Sequence of chain A:
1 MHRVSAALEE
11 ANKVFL

Contacts between the two chains:
Residue N395 in chain B is in contact with residue A11 in chain A (closest heavy-atom distance 3.9 Å).
Residue K487 in chain B interacts with residue E9 in chain A (closest heavy-atom distance 2.7 Å).
Residue A391 in chain B contacts residue V14 in chain A (closest heavy-atom distance 4.0 Å).
Residue L514 in chain B is in contact with residue V4 in chain A (closest heavy-atom distance 3.7 Å).
Residue G422 in chain B interacts with residue F15 in chain A (closest heavy-atom distance 3.5 Å).
Residue F498 in chain B is in contact with residue L8 in chain A (closest heavy-atom distance 4.1 Å).
Residue A521 in chain B interacts with residue S5 in chain A (closest heavy-atom distance 4.0 Å).
Residue L396 in chain B interacts with residue L8 in chain A (closest heavy-atom distance 3.7 Å).
Residue E517 in chain B is in contact with residue M1 in chain A (closest heavy-atom distance 2.8 Å).
Residue E517 in chain B interacts with residue H2 in chain A (closest heavy-atom distance 3.1 Å).
Residue A518 in chain B contacts residue V4 in chain A (closest heavy-atom distance 4.1 Å).
Residue Y491 in chain B interacts with residue L8 in chain A (closest heavy-atom distance 4.2 Å).
Residue S398 in chain B contacts residue V4 in chain A (closest heavy-atom distance 3.7 Å).
Residue G494 in chain B interacts with residue L8 in chain A (closest heavy-atom distance 3.8 Å).
Residue Q425 in chain B is in contact with residue L16 in chain A (closest heavy-atom distance 3.9 Å).
Residue E517 in chain B is in contact with residue R3 in chain A (closest heavy-atom distance 3.1 Å).
Residue F392 in chain B interacts with residue V14 in chain A (closest heavy-atom distance 4.5 Å).
Residue F498 in chain B is in contact with residue V4 in chain A (closest heavy-atom distance 4.1 Å).
Residue A490 in chain B interacts with residue E9 in chain A (closest heavy-atom distance 3.8 Å).
Residue K493 in chain B contacts residue N12 in chain A (closest heavy-atom distance 3.1 Å).
Residue P486 in chain B is in contact with residue N12 in chain A (closest heavy-atom distance 4.5 Å).
Residue D426 in chain B interacts with residue F15 in chain A (closest heavy-atom distance 4.4 Å).
Residue A490 in chain B is in contact with residue L8 in chain A (closest heavy-atom distance 3.8 Å).
Residue L514 in chain B contacts residue M1 in chain A (closest heavy-atom distance 4.0 Å).
Residue T389 in chain B contacts residue F15 in chain A (closest heavy-atom distance 3.6 Å).
Residue F392 in chain B is in contact with residue F15 in chain A (closest heavy-atom distance 4.4 Å).
Residue K388 in chain B is in contact with residue V14 in chain A (closest heavy-atom distance 3.2 Å).
Residue E517 in chain B is in contact with residue V4 in chain A (closest heavy-atom distance 3.2 Å).
Residue Y489 in chain B contacts residue N12 in chain A (closest heavy-atom distance 4.1 Å).
Residue P486 in chain B contacts residue L16 in chain A (closest heavy-atom distance 3.8 Å).
Residue L396 in chain B is in contact with residue A7 in chain A (closest heavy-atom distance 3.8 Å).
Residue Y491 in chain B interacts with residue E9 in chain A (closest heavy-atom distance 3.7 Å).
Residue K388 in chain B contacts residue F15 in chain A (closest heavy-atom distance 3.4 Å).
Residue K493 in chain B is in contact with residue F15 in chain A (closest heavy-atom distance 4.3 Å).
Residue A518 in chain B interacts with residue L8 in chain A (closest heavy-atom distance 4.0 Å).
Residue P397 in chain B is in contact with residue A7 in chain A (closest heavy-atom distance 4.8 Å).
Residue F392 in chain B is in contact with residue N12 in chain A (closest heavy-atom distance 3.5 Å).
Residue V385 in chain B interacts with residue F15 in chain A (closest heavy-atom distance 3.8 Å).
Residue Q425 in chain B is in contact with residue F15 in chain A (closest heavy-atom distance 3.7 Å).
Residue E517 in chain B interacts with residue S5 in chain A (closest heavy-atom distance 4.6 Å).
Residue A490 in chain B is in contact with residue N12 in chain A (closest heavy-atom distance 4.0 Å).
Residue L396 in chain B interacts with residue A11 in chain A (closest heavy-atom distance 3.8 Å).
Residue Q425 in chain B contacts residue N12 in chain A (closest heavy-atom distance 2.7 Å).
Residue H510 in chain B contacts residue M1 in chain A (closest heavy-atom distance 3.1 Å).
Residue H513 in chain B is in contact with residue M1 in chain A (closest heavy-atom distance 3.5 Å).
Residue A391 in chain B interacts with residue A11 in chain A (closest heavy-atom distance 4.7 Å).
Residue F392 in chain B interacts with residue L8 in chain A (closest heavy-atom distance 4.1 Å).
Residue Y491 in chain B contacts residue S5 in chain A (closest heavy-atom distance 3.3 Å).
Residue F392 in chain B interacts with residue A11 in chain A (closest heavy-atom distance 3.5 Å).
Residue L396 in chain B interacts with residue V4 in chain A (closest heavy-atom distance 4.3 Å).

The following describes two proteins that form a bound complex.

Sequence of chain B:
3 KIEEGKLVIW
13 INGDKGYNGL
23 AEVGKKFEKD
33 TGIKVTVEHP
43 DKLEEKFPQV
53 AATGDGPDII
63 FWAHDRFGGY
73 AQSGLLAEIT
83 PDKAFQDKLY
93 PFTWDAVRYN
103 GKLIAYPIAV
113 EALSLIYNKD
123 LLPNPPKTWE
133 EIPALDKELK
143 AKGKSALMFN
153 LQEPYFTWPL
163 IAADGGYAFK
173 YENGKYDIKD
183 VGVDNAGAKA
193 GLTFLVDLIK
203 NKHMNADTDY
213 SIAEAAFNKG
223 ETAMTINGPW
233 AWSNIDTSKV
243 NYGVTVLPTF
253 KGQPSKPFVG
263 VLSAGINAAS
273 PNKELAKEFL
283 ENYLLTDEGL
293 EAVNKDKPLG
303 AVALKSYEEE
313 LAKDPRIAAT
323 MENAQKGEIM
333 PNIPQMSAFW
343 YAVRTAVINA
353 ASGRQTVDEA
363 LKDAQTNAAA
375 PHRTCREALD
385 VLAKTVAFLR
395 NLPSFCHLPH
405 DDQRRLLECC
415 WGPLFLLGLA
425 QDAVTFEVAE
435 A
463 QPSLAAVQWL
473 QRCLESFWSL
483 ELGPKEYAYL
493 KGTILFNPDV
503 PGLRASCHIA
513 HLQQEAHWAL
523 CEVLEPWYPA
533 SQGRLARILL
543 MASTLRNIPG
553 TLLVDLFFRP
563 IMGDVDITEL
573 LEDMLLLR